Sequence of chain A:
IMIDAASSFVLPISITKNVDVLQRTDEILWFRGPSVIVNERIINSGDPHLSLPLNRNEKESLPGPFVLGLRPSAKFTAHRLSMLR

Sequence of chain B:
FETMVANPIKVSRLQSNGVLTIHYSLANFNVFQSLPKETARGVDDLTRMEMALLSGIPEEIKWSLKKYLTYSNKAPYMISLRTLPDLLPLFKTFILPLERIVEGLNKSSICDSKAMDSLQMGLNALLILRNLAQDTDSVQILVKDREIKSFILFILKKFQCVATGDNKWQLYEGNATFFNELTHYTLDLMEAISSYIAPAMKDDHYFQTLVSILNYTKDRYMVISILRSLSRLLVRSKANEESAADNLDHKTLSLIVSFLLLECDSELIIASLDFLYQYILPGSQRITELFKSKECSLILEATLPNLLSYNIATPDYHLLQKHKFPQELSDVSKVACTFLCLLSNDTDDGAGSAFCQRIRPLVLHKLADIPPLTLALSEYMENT

Residue-level contacts at the interface:
Residue F29 in chain B contacts residue I753 in chain A (closest heavy-atom distance 5.0 Å).
Residue I37 in chain B is in contact with residue A746 in chain A (closest heavy-atom distance 3.6 Å).
Residue I37 in chain B contacts residue T765 in chain A (closest heavy-atom distance 4.8 Å).
Residue I37 in chain B contacts residue S748 in chain A (closest heavy-atom distance 3.4 Å).
Residue N35 in chain B contacts residue P752 in chain A (closest heavy-atom distance 4.8 Å).
Residue N35 in chain B contacts residue S748 in chain A (closest heavy-atom distance 3.9 Å).
Residue R41 in chain B contacts residue D744 in chain A (closest heavy-atom distance 2.8 Å).
Residue M32 in chain B interacts with residue I753 in chain A (closest heavy-atom distance 3.7 Å).
Residue A34 in chain B interacts with residue L751 in chain A (closest heavy-atom distance 4.0 Å).
Residue I37 in chain B contacts residue V750 in chain A (closest heavy-atom distance 3.8 Å).
Residue M32 in chain B is in contact with residue P752 in chain A (closest heavy-atom distance 4.2 Å).
Residue P36 in chain B interacts with residue A746 in chain A (closest heavy-atom distance 3.8 Å).
Residue F29 in chain B interacts with residue L751 in chain A (closest heavy-atom distance 3.7 Å).
Residue N35 in chain B interacts with residue V750 in chain A (closest heavy-atom distance 3.2 Å).
Residue A34 in chain B contacts residue F749 in chain A (closest heavy-atom distance 3.7 Å).
Residue I37 in chain B contacts residue L790 in chain A (closest heavy-atom distance 3.8 Å).
Residue I37 in chain B contacts residue F749 in chain A (closest heavy-atom distance 5.0 Å).
Residue M32 in chain B interacts with residue L751 in chain A (closest heavy-atom distance 3.8 Å).
Residue R41 in chain B is in contact with residue I743 in chain A (closest heavy-atom distance 3.6 Å).
Residue A34 in chain B is in contact with residue V750 in chain A (closest heavy-atom distance 4.1 Å).
Residue N35 in chain B interacts with residue F749 in chain A (closest heavy-atom distance 3.4 Å).
Residue P36 in chain B contacts residue F749 in chain A (closest heavy-atom distance 3.6 Å).
Residue K38 in chain B is in contact with residue A746 in chain A (closest heavy-atom distance 5.0 Å).
Residue P36 in chain B is in contact with residue S748 in chain A (closest heavy-atom distance 3.8 Å).

These two protein chains interact to form a complex.